Sequence of the second protein:
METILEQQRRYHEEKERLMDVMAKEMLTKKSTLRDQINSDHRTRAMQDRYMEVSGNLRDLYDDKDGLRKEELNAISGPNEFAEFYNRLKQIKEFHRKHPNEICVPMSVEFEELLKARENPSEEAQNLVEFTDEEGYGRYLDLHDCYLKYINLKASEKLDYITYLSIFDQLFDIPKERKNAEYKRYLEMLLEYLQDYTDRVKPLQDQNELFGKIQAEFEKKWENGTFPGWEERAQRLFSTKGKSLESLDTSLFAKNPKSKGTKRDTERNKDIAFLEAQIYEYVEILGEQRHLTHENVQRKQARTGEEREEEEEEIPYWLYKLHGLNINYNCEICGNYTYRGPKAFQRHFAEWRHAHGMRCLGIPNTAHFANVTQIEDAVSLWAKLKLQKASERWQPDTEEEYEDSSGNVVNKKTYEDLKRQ

This data describes a binding interaction between two proteins.

Residue-level contacts at the interface:
Residue H445 in the second protein contacts residue D473 in the first protein (closest heavy-atom distance 3.5 Å).
Residue H445 in the second protein is in contact with residue P472 in the first protein (closest heavy-atom distance 3.7 Å).
Residue A444 in the second protein interacts with residue D473 in the first protein (closest heavy-atom distance 4.0 Å).

Sequence of the first protein:
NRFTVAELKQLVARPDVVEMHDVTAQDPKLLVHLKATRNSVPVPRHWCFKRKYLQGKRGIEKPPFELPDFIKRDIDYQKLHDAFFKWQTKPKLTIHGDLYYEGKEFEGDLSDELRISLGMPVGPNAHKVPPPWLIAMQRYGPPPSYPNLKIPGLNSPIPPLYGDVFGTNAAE